The following describes two proteins that form a bound complex.

Residue-level contacts at the interface:
Residue E765 in protein 1 contacts residue I410 in protein 2 (closest heavy-atom distance 4.0 Å).
Residue T1091 in protein 1 is in contact with residue K291 in protein 2 (closest heavy-atom distance 3.0 Å).
Residue E1092 in protein 1 interacts with residue H293 in protein 2 (closest heavy-atom distance 3.2 Å).
Residue D724 in protein 1 contacts residue F462 in protein 2 (closest heavy-atom distance 3.8 Å).
Residue R1127 in protein 1 interacts with residue K231 in protein 2 (closest heavy-atom distance 3.5 Å).
Residue H768 in protein 1 contacts residue I410 in protein 2 (closest heavy-atom distance 4.2 Å).
Residue H768 in protein 1 interacts with residue Q407 in protein 2 (closest heavy-atom distance 3.3 Å).
Residue N728 in protein 1 interacts with residue F463 in protein 2 (closest heavy-atom distance 3.8 Å).
Residue E1092 in protein 1 interacts with residue L532 in protein 2 (closest heavy-atom distance 3.7 Å).
Residue K720 in protein 1 contacts residue L400 in protein 2 (closest heavy-atom distance 3.8 Å).
Residue G1103 in protein 1 contacts residue K231 in protein 2 (closest heavy-atom distance 3.6 Å).
Residue T1091 in protein 1 is in contact with residue H293 in protein 2 (closest heavy-atom distance 3.1 Å).
Residue L716 in protein 1 is in contact with residue L400 in protein 2 (closest heavy-atom distance 3.3 Å).
Residue P1094 in protein 1 interacts with residue F120 in protein 2 (closest heavy-atom distance 3.5 Å).
Residue W696 in protein 1 contacts residue Y401 in protein 2 (closest heavy-atom distance 3.4 Å).
Residue E1092 in protein 1 is in contact with residue N228 in protein 2 (closest heavy-atom distance 2.9 Å).
Residue E1099 in protein 1 interacts with residue T314 in protein 2 (closest heavy-atom distance 4.2 Å).
Residue E1099 in protein 1 interacts with residue I230 in protein 2 (closest heavy-atom distance 3.3 Å).
Residue N769 in protein 1 contacts residue I410 in protein 2 (closest heavy-atom distance 3.3 Å).
Residue T727 in protein 1 contacts residue F463 in protein 2 (closest heavy-atom distance 3.8 Å).
Residue L716 in protein 1 contacts residue Y401 in protein 2 (closest heavy-atom distance 3.5 Å).
Residue E765 in protein 1 contacts residue I409 in protein 2 (closest heavy-atom distance 3.7 Å).
Residue H1093 in protein 1 contacts residue L532 in protein 2 (closest heavy-atom distance 3.5 Å).
Residue N728 in protein 1 interacts with residue F462 in protein 2 (closest heavy-atom distance 3.4 Å).
Residue E765 in protein 1 contacts residue P468 in protein 2 (closest heavy-atom distance 4.0 Å).
Residue N699 in protein 1 interacts with residue I409 in protein 2 (closest heavy-atom distance 3.6 Å).
Residue D773 in protein 1 contacts residue L544 in protein 2 (closest heavy-atom distance 3.9 Å).
Residue A692 in protein 1 interacts with residue Y401 in protein 2 (closest heavy-atom distance 2.4 Å).
Residue V1102 in protein 1 interacts with residue K231 in protein 2 (closest heavy-atom distance 3.7 Å).
Residue K772 in protein 1 interacts with residue L544 in protein 2 (closest heavy-atom distance 3.0 Å).
Residue K772 in protein 1 contacts residue I470 in protein 2 (closest heavy-atom distance 3.6 Å).
Residue P1096 in protein 1 contacts residue H297 in protein 2 (closest heavy-atom distance 3.8 Å).
Residue D724 in protein 1 interacts with residue F463 in protein 2 (closest heavy-atom distance 3.2 Å).
Residue V719 in protein 1 is in contact with residue Y401 in protein 2 (closest heavy-atom distance 3.3 Å).
Residue P1094 in protein 1 interacts with residue D117 in protein 2 (closest heavy-atom distance 3.4 Å).
Residue W725 in protein 1 contacts residue F462 in protein 2 (closest heavy-atom distance 3.6 Å).
Residue H768 in protein 1 interacts with residue I409 in protein 2 (closest heavy-atom distance 3.4 Å).
Residue H768 in protein 1 contacts residue L408 in protein 2 (closest heavy-atom distance 3.3 Å).
Residue P1094 in protein 1 is in contact with residue S295 in protein 2 (closest heavy-atom distance 4.2 Å).
Residue W702 in protein 1 interacts with residue Y401 in protein 2 (closest heavy-atom distance 3.6 Å).
Residue N1097 in protein 1 contacts residue Q301 in protein 2 (closest heavy-atom distance 3.9 Å).
Residue Q1087 in protein 1 contacts residue V115 in protein 2 (closest heavy-atom distance 3.4 Å).
Residue P1094 in protein 1 interacts with residue N228 in protein 2 (closest heavy-atom distance 3.5 Å).
Residue T1091 in protein 1 interacts with residue S114 in protein 2 (closest heavy-atom distance 3.5 Å).
Residue H1093 in protein 1 contacts residue N228 in protein 2 (closest heavy-atom distance 3.7 Å).
Residue N1097 in protein 1 is in contact with residue H297 in protein 2 (closest heavy-atom distance 3.2 Å).
Residue P1096 in protein 1 interacts with residue F120 in protein 2 (closest heavy-atom distance 3.8 Å).
Residue C695 in protein 1 is in contact with residue Y401 in protein 2 (closest heavy-atom distance 3.5 Å).
Residue W696 in protein 1 contacts residue L400 in protein 2 (closest heavy-atom distance 3.1 Å).
Residue N699 in protein 1 is in contact with residue K402 in protein 2 (closest heavy-atom distance 3.3 Å).
Residue K720 in protein 1 interacts with residue E465 in protein 2 (closest heavy-atom distance 2.8 Å).
Residue P701 in protein 1 interacts with residue K402 in protein 2 (closest heavy-atom distance 3.2 Å).
Residue Q764 in protein 1 contacts residue I409 in protein 2 (closest heavy-atom distance 3.9 Å).
Residue D724 in protein 1 interacts with residue N460 in protein 2 (closest heavy-atom distance 3.3 Å).
Residue Q764 in protein 1 interacts with residue K402 in protein 2 (closest heavy-atom distance 4.0 Å).
Residue V719 in protein 1 contacts residue L400 in protein 2 (closest heavy-atom distance 3.7 Å).
Residue I700 in protein 1 interacts with residue Y401 in protein 2 (closest heavy-atom distance 3.3 Å).
Residue D773 in protein 1 interacts with residue M541 in protein 2 (closest heavy-atom distance 4.0 Å).
Residue E1099 in protein 1 contacts residue K231 in protein 2 (closest heavy-atom distance 3.4 Å).
Residue K772 in protein 1 contacts residue L408 in protein 2 (closest heavy-atom distance 3.7 Å).

Sequence of protein 2:
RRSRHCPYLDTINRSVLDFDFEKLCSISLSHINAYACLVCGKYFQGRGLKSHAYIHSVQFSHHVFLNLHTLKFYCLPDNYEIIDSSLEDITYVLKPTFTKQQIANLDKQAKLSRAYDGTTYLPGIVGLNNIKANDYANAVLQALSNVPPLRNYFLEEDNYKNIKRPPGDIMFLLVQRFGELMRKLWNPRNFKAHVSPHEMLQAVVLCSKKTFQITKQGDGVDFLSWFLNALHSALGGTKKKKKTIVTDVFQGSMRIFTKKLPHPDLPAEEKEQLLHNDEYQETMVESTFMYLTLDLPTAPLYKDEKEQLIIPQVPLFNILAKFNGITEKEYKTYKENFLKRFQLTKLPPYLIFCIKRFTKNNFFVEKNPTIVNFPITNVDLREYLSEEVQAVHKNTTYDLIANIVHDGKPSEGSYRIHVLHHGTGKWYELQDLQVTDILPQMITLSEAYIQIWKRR

Sequence of protein 1:
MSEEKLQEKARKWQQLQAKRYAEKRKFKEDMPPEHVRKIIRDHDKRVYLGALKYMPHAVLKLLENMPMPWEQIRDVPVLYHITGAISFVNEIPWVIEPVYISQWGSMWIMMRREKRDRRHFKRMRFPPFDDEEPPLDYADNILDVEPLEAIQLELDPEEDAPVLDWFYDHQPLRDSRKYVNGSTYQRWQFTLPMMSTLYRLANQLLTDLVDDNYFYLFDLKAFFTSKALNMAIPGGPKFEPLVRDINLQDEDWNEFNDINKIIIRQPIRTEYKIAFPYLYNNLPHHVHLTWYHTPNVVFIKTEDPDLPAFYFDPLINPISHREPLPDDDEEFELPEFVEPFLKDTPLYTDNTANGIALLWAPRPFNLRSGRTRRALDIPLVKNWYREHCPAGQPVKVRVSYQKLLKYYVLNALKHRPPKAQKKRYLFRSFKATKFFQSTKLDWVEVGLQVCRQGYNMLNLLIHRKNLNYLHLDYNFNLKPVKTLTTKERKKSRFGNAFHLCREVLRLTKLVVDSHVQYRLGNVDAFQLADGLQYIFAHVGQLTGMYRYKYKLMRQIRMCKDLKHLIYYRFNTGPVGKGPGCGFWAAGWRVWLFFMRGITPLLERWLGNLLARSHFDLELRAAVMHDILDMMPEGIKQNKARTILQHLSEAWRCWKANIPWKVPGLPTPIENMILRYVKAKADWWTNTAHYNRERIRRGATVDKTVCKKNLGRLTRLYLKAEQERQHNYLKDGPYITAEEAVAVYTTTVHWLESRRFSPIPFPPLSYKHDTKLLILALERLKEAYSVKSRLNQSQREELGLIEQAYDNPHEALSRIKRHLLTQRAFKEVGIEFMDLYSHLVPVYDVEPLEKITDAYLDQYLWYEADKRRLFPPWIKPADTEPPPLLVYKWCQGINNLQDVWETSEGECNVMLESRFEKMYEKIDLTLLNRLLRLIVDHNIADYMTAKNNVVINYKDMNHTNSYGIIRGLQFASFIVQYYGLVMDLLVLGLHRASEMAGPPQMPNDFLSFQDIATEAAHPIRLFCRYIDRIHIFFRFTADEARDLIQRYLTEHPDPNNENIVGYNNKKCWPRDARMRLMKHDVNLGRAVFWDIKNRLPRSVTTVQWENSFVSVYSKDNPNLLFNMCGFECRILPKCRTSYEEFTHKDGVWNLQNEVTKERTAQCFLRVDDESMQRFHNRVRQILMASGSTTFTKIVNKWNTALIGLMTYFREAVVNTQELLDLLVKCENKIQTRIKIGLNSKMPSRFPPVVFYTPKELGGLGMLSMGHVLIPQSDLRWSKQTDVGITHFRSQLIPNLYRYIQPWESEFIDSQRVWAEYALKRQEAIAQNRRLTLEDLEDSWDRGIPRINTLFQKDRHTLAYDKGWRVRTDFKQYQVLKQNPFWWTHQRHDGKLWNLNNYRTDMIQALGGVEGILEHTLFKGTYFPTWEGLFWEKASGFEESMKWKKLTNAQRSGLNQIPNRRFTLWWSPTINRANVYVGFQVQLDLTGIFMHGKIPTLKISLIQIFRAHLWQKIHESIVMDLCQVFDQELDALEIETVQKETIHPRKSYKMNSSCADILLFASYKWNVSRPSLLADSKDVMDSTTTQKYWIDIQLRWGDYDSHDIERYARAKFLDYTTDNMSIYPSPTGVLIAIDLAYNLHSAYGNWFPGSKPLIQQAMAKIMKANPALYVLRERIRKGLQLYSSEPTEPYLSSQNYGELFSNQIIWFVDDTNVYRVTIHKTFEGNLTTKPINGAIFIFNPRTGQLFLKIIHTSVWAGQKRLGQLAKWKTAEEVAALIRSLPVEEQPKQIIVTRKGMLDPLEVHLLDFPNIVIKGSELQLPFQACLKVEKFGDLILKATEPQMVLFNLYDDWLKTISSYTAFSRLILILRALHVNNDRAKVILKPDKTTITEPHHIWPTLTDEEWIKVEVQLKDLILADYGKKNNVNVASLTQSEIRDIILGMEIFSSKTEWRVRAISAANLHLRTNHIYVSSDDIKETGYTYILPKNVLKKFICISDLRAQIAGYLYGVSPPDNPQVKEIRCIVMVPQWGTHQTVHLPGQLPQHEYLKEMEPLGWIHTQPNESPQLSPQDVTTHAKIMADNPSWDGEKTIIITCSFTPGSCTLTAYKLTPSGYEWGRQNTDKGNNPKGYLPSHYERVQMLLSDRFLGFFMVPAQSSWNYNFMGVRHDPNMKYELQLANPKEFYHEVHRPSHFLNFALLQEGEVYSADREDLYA